Residue-level contacts at the interface:
Residue H110 in the first protein interacts with residue R522 in the second protein (closest heavy-atom distance 3.2 Å).
Residue E106 in the first protein interacts with residue R522 in the second protein (closest heavy-atom distance 4.0 Å).
Residue H110 in the first protein interacts with residue R521 in the second protein (closest heavy-atom distance 3.4 Å).
Residue E106 in the first protein contacts residue R525 in the second protein (closest heavy-atom distance 4.9 Å).
Residue H110 in the first protein is in contact with residue S520 in the second protein (closest heavy-atom distance 3.0 Å).
Residue S113 in the first protein is in contact with residue R521 in the second protein (closest heavy-atom distance 4.8 Å).
Residue L107 in the first protein interacts with residue R522 in the second protein (closest heavy-atom distance 3.6 Å).
Residue V49 in the first protein is in contact with residue K519 in the second protein (closest heavy-atom distance 4.7 Å).

Sequence of the first protein:
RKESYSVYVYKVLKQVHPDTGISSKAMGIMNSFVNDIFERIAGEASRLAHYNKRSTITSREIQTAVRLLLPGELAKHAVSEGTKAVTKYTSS

The following describes two proteins that form a bound complex.

Sequence of the second protein:
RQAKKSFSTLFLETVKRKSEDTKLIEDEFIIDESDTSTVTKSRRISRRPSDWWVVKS